Sequence of protein 1:
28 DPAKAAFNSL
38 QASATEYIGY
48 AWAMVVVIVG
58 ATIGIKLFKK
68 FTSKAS

Sequence of protein 2:
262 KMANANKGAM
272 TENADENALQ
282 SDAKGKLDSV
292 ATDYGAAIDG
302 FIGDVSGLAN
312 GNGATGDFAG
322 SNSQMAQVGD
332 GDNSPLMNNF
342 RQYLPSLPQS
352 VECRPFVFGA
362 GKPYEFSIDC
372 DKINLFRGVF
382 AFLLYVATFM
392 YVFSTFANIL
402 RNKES

These two protein chains interact to form a complex.

Contacts between the two chains:
Residue M391 in protein 2 contacts residue F68 in protein 1 (closest heavy-atom distance 4.2 Å).
Residue V387 in protein 2 contacts residue F68 in protein 1 (closest heavy-atom distance 3.6 Å).
Residue V387 in protein 2 is in contact with residue L64 in protein 1 (closest heavy-atom distance 4.0 Å).
Residue F383 in protein 2 interacts with residue L64 in protein 1 (closest heavy-atom distance 3.5 Å).
Residue L376 in protein 2 contacts residue V53 in protein 1 (closest heavy-atom distance 4.4 Å).
Residue K373 in protein 2 is in contact with residue W49 in protein 1 (closest heavy-atom distance 3.5 Å).
Residue L384 in protein 2 is in contact with residue I60 in protein 1 (closest heavy-atom distance 4.0 Å).
Residue V380 in protein 2 contacts residue I60 in protein 1 (closest heavy-atom distance 3.6 Å).
Residue L384 in protein 2 is in contact with residue L64 in protein 1 (closest heavy-atom distance 3.9 Å).
Residue K373 in protein 2 interacts with residue V53 in protein 1 (closest heavy-atom distance 4.1 Å).